Sequence of protein 1:
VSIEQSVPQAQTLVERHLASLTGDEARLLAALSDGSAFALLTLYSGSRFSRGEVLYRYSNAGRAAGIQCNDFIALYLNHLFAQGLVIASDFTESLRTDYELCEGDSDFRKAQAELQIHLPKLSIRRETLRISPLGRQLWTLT

Sequence of protein 2:
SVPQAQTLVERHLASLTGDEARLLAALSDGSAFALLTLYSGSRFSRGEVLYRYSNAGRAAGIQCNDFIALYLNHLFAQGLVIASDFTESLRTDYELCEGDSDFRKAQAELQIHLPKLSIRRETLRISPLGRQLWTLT

This data describes a binding interaction between two proteins.

Contacts between the two chains:
Residue Q101 in protein 1 contacts residue P40 in protein 2 (closest heavy-atom distance 3.8 Å).
Residue Q101 in protein 1 interacts with residue A42 in protein 2 (closest heavy-atom distance 2.8 Å).
Residue L108 in protein 1 interacts with residue L118 in protein 2 (closest heavy-atom distance 4.4 Å).
Residue N111 in protein 1 contacts residue A115 in protein 2 (closest heavy-atom distance 3.1 Å).
Residue E147 in protein 1 contacts residue S165 in protein 2 (closest heavy-atom distance 4.7 Å).
Residue H112 in protein 1 is in contact with residue Q116 in protein 2 (closest heavy-atom distance 4.8 Å).
Residue Y109 in protein 1 is in contact with residue A42 in protein 2 (closest heavy-atom distance 3.8 Å).
Residue Y89 in protein 1 contacts residue L167 in protein 2 (closest heavy-atom distance 3.6 Å).
Residue L148 in protein 1 interacts with residue P166 in protein 2 (closest heavy-atom distance 3.7 Å).
Residue L108 in protein 1 interacts with residue L174 in protein 2 (closest heavy-atom distance 4.6 Å).
Residue F105 in protein 1 is in contact with residue L174 in protein 2 (closest heavy-atom distance 3.4 Å).
Residue C102 in protein 1 is in contact with residue P40 in protein 2 (closest heavy-atom distance 4.0 Å).
Residue N111 in protein 1 contacts residue Q116 in protein 2 (closest heavy-atom distance 3.2 Å).
Residue L108 in protein 1 contacts residue Q116 in protein 2 (closest heavy-atom distance 4.8 Å).
Residue Q101 in protein 1 is in contact with residue Q41 in protein 2 (closest heavy-atom distance 3.3 Å).
Residue L152 in protein 1 contacts residue A121 in protein 2 (closest heavy-atom distance 4.3 Å).
Residue N111 in protein 1 is in contact with residue G117 in protein 2 (closest heavy-atom distance 3.5 Å).
Residue L108 in protein 1 contacts residue L46 in protein 2 (closest heavy-atom distance 3.9 Å).
Residue H151 in protein 1 is in contact with residue S122 in protein 2 (closest heavy-atom distance 4.0 Å).
Residue F105 in protein 1 interacts with residue Q170 in protein 2 (closest heavy-atom distance 3.5 Å).
Residue D57 in protein 1 contacts residue A42 in protein 2 (closest heavy-atom distance 3.4 Å).
Residue L54 in protein 1 contacts residue R49 in protein 2 (closest heavy-atom distance 3.8 Å).
Residue L148 in protein 1 interacts with residue I120 in protein 2 (closest heavy-atom distance 4.0 Å).
Residue E86 in protein 1 interacts with residue G85 in protein 2 (closest heavy-atom distance 4.8 Å).
Residue L108 in protein 1 is in contact with residue L167 in protein 2 (closest heavy-atom distance 3.8 Å).
Residue L152 in protein 1 contacts residue S122 in protein 2 (closest heavy-atom distance 4.4 Å).
Residue C102 in protein 1 interacts with residue A42 in protein 2 (closest heavy-atom distance 3.5 Å).
Residue E147 in protein 1 is in contact with residue R169 in protein 2 (closest heavy-atom distance 3.5 Å).
Residue H151 in protein 1 interacts with residue I120 in protein 2 (closest heavy-atom distance 4.8 Å).
Residue F105 in protein 1 contacts residue A42 in protein 2 (closest heavy-atom distance 4.4 Å).
Residue L108 in protein 1 contacts residue Q170 in protein 2 (closest heavy-atom distance 3.7 Å).
Residue H151 in protein 1 contacts residue R163 in protein 2 (closest heavy-atom distance 3.3 Å).
Residue L108 in protein 1 contacts residue L171 in protein 2 (closest heavy-atom distance 4.7 Å).
Residue F105 in protein 1 is in contact with residue Q43 in protein 2 (closest heavy-atom distance 3.8 Å).
Residue E86 in protein 1 is in contact with residue V87 in protein 2 (closest heavy-atom distance 4.3 Å).
Residue F105 in protein 1 interacts with residue L46 in protein 2 (closest heavy-atom distance 3.7 Å).
Residue S53 in protein 1 contacts residue R49 in protein 2 (closest heavy-atom distance 3.1 Å).
Residue A144 in protein 1 contacts residue P166 in protein 2 (closest heavy-atom distance 3.8 Å).
Residue E58 in protein 1 contacts residue R49 in protein 2 (closest heavy-atom distance 2.7 Å).
Residue N111 in protein 1 is in contact with residue L167 in protein 2 (closest heavy-atom distance 3.9 Å).
Residue Y89 in protein 1 contacts residue P166 in protein 2 (closest heavy-atom distance 4.2 Å).
Residue H151 in protein 1 is in contact with residue D123 in protein 2 (closest heavy-atom distance 4.9 Å).
Residue Y109 in protein 1 interacts with residue L46 in protein 2 (closest heavy-atom distance 4.3 Å).
Residue L152 in protein 1 interacts with residue I120 in protein 2 (closest heavy-atom distance 4.1 Å).
Residue E58 in protein 1 is in contact with residue L46 in protein 2 (closest heavy-atom distance 4.6 Å).
Residue E86 in protein 1 contacts residue R158 in protein 2 (closest heavy-atom distance 4.5 Å).
Residue D104 in protein 1 contacts residue Q170 in protein 2 (closest heavy-atom distance 2.8 Å).
Residue C102 in protein 1 interacts with residue Q43 in protein 2 (closest heavy-atom distance 4.4 Å).
Residue T55 in protein 1 contacts residue R49 in protein 2 (closest heavy-atom distance 3.5 Å).
Residue H112 in protein 1 interacts with residue R49 in protein 2 (closest heavy-atom distance 3.6 Å).
Residue L88 in protein 1 contacts residue I120 in protein 2 (closest heavy-atom distance 4.6 Å).
Residue A115 in protein 1 is in contact with residue A115 in protein 2 (closest heavy-atom distance 4.0 Å).
Residue E147 in protein 1 is in contact with residue P166 in protein 2 (closest heavy-atom distance 3.5 Å).
Residue T55 in protein 1 is in contact with residue L46 in protein 2 (closest heavy-atom distance 4.3 Å).
Residue A107 in protein 1 contacts residue L167 in protein 2 (closest heavy-atom distance 3.6 Å).